Interface contacts:
Residue Q42 in chain A interacts with residue S11 in chain B (closest heavy-atom distance 3.4 Å).
Residue W21 in chain A interacts with residue Y6 in chain B (closest heavy-atom distance 3.7 Å).
Residue I45 in chain A contacts residue Y6 in chain B (closest heavy-atom distance 4.0 Å).
Residue I45 in chain A interacts with residue L10 in chain B (closest heavy-atom distance 3.9 Å).
Residue T41 in chain A contacts residue L10 in chain B (closest heavy-atom distance 4.4 Å).
Residue D19 in chain A contacts residue W9 in chain B (closest heavy-atom distance 3.0 Å).
Residue G20 in chain A interacts with residue W9 in chain B (closest heavy-atom distance 4.7 Å).
Residue Q42 in chain A contacts residue W9 in chain B (closest heavy-atom distance 4.2 Å).
Residue T41 in chain A contacts residue W9 in chain B (closest heavy-atom distance 3.6 Å).
Residue Q38 in chain A contacts residue W9 in chain B (closest heavy-atom distance 3.2 Å).
Residue Q42 in chain A contacts residue L10 in chain B (closest heavy-atom distance 3.7 Å).

Sequence of chain B:
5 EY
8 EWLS

Sequence of chain A:
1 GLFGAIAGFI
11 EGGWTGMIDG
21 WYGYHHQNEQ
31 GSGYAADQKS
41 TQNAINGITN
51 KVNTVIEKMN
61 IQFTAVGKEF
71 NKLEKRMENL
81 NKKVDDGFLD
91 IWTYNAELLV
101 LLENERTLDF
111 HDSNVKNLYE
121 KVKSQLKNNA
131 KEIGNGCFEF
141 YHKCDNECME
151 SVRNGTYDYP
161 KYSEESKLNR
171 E

These two protein chains interact to form a complex.